Sequence of the second protein:
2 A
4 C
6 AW

Sequence of the first protein:
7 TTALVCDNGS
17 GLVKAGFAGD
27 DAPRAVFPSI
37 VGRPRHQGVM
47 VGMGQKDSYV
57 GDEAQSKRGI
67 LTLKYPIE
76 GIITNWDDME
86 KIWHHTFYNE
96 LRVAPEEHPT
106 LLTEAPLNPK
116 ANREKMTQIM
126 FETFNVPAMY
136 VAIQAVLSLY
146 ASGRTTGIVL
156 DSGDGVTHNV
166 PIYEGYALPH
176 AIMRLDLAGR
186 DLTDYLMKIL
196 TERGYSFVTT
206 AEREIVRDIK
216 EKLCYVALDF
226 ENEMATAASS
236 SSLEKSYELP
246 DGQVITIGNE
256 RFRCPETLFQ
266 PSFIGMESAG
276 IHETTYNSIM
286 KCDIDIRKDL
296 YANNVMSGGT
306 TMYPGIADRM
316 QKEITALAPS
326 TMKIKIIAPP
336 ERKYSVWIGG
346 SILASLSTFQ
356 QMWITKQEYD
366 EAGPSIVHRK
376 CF

These two protein chains interact to form a complex.

Residue-level contacts at the interface:
Residue G199 in the first protein interacts with residue W7 in the second protein (closest heavy-atom distance 3.5 Å).
Residue Y200 in the first protein contacts residue A2 in the second protein (closest heavy-atom distance 3.8 Å).
Residue G199 in the first protein is in contact with residue A2 in the second protein (closest heavy-atom distance 3.8 Å).
Residue Y200 in the first protein contacts residue W7 in the second protein (closest heavy-atom distance 4.5 Å).
Residue Q248 in the first protein is in contact with residue A2 in the second protein (closest heavy-atom distance 4.3 Å).
Residue T196 in the first protein is in contact with residue W7 in the second protein (closest heavy-atom distance 4.1 Å).
Residue S201 in the first protein contacts residue C4 in the second protein (closest heavy-atom distance 4.6 Å).
Residue S201 in the first protein is in contact with residue A2 in the second protein (closest heavy-atom distance 4.0 Å).
Residue S201 in the first protein interacts with residue W7 in the second protein (closest heavy-atom distance 4.3 Å).